This data describes a binding interaction between two proteins.

Interface contacts:
Residue N125 in the first protein is in contact with residue C17 in the second protein (closest heavy-atom distance 3.7 Å).
Residue I32 in the first protein contacts residue L27 in the second protein (closest heavy-atom distance 2.3 Å).
Residue K31 in the first protein contacts residue T26 in the second protein (closest heavy-atom distance 2.9 Å).
Residue I152 in the first protein interacts with residue T26 in the second protein (closest heavy-atom distance 3.5 Å).
Residue R90 in the first protein is in contact with residue I31 in the second protein (closest heavy-atom distance 2.3 Å).
Residue T155 in the first protein interacts with residue G18 in the second protein (closest heavy-atom distance 2.4 Å).
Residue N125 in the first protein interacts with residue S16 in the second protein (closest heavy-atom distance 3.2 Å).
Residue T155 in the first protein contacts residue N19 in the second protein (closest heavy-atom distance 3.7 Å).
Residue Y126 in the first protein contacts residue S16 in the second protein (closest heavy-atom distance 3.5 Å).
Residue T153 in the first protein is in contact with residue T26 in the second protein (closest heavy-atom distance 3.7 Å).
Residue T88 in the first protein contacts residue C28 in the second protein (closest heavy-atom distance 2.8 Å).
Residue I152 in the first protein contacts residue L27 in the second protein (closest heavy-atom distance 3.7 Å).
Residue T88 in the first protein contacts residue K29 in the second protein (closest heavy-atom distance 2.3 Å).
Residue T156 in the first protein interacts with residue S25 in the second protein (closest heavy-atom distance 3.5 Å).
Residue T33 in the first protein interacts with residue C28 in the second protein (closest heavy-atom distance 2.5 Å).
Residue L154 in the first protein interacts with residue T26 in the second protein (closest heavy-atom distance 3.3 Å).
Residue V87 in the first protein interacts with residue C28 in the second protein (closest heavy-atom distance 3.2 Å).
Residue I152 in the first protein is in contact with residue C28 in the second protein (closest heavy-atom distance 3.6 Å).
Residue L89 in the first protein is in contact with residue L27 in the second protein (closest heavy-atom distance 3.2 Å).
Residue T30 in the first protein contacts residue T26 in the second protein (closest heavy-atom distance 2.7 Å).
Residue T153 in the first protein is in contact with residue S16 in the second protein (closest heavy-atom distance 3.6 Å).
Residue T157 in the first protein contacts residue S25 in the second protein (closest heavy-atom distance 3.2 Å).
Residue I152 in the first protein is in contact with residue I11 in the second protein (closest heavy-atom distance 3.2 Å).
Residue S127 in the first protein contacts residue T14 in the second protein (closest heavy-atom distance 3.3 Å).
Residue R123 in the first protein is in contact with residue G18 in the second protein (closest heavy-atom distance 3.2 Å).
Residue L154 in the first protein is in contact with residue S25 in the second protein (closest heavy-atom distance 3.2 Å).
Residue V87 in the first protein interacts with residue K29 in the second protein (closest heavy-atom distance 3.5 Å).
Residue G149 in the first protein is in contact with residue Y8 in the second protein (closest heavy-atom distance 3.1 Å).
Residue L154 in the first protein interacts with residue G18 in the second protein (closest heavy-atom distance 2.8 Å).
Residue T30 in the first protein interacts with residue S25 in the second protein (closest heavy-atom distance 3.5 Å).
Residue G124 in the first protein contacts residue S16 in the second protein (closest heavy-atom distance 2.8 Å).
Residue R123 in the first protein is in contact with residue C17 in the second protein (closest heavy-atom distance 3.3 Å).
Residue L154 in the first protein interacts with residue S16 in the second protein (closest heavy-atom distance 3.0 Å).
Residue I32 in the first protein is in contact with residue T26 in the second protein (closest heavy-atom distance 3.2 Å).
Residue K31 in the first protein interacts with residue R24 in the second protein (closest heavy-atom distance 3.0 Å).
Residue K86 in the first protein interacts with residue K29 in the second protein (closest heavy-atom distance 3.3 Å).
Residue T155 in the first protein is in contact with residue R24 in the second protein (closest heavy-atom distance 2.9 Å).
Residue T155 in the first protein interacts with residue S25 in the second protein (closest heavy-atom distance 2.5 Å).
Residue R93 in the first protein interacts with residue I31 in the second protein (closest heavy-atom distance 3.6 Å).
Residue K86 in the first protein contacts residue C28 in the second protein (closest heavy-atom distance 3.2 Å).
Residue K31 in the first protein is in contact with residue L27 in the second protein (closest heavy-atom distance 3.1 Å).
Residue Y126 in the first protein contacts residue T14 in the second protein (closest heavy-atom distance 3.2 Å).
Residue M128 in the first protein interacts with residue C15 in the second protein (closest heavy-atom distance 3.2 Å).
Residue R148 in the first protein is in contact with residue Y8 in the second protein (closest heavy-atom distance 3.2 Å).
Residue V29 in the first protein interacts with residue T26 in the second protein (closest heavy-atom distance 3.1 Å).
Residue I32 in the first protein is in contact with residue C28 in the second protein (closest heavy-atom distance 2.8 Å).
Residue T153 in the first protein interacts with residue S25 in the second protein (closest heavy-atom distance 2.8 Å).
Residue T153 in the first protein is in contact with residue C15 in the second protein (closest heavy-atom distance 3.2 Å).
Residue R123 in the first protein contacts residue N19 in the second protein (closest heavy-atom distance 3.2 Å).
Residue D151 in the first protein interacts with residue Y8 in the second protein (closest heavy-atom distance 3.5 Å).
Residue S127 in the first protein interacts with residue C15 in the second protein (closest heavy-atom distance 3.7 Å).
Residue T88 in the first protein contacts residue I31 in the second protein (closest heavy-atom distance 3.6 Å).
Residue Y126 in the first protein is in contact with residue C15 in the second protein (closest heavy-atom distance 3.6 Å).
Residue K31 in the first protein is in contact with residue S25 in the second protein (closest heavy-atom distance 2.5 Å).
Residue I32 in the first protein is in contact with residue S25 in the second protein (closest heavy-atom distance 3.5 Å).
Residue L34 in the first protein interacts with residue C28 in the second protein (closest heavy-atom distance 3.0 Å).
Residue T88 in the first protein is in contact with residue L27 in the second protein (closest heavy-atom distance 3.0 Å).
Residue S119 in the first protein contacts residue T14 in the second protein (closest heavy-atom distance 3.3 Å).
Residue Q61 in the first protein contacts residue K29 in the second protein (closest heavy-atom distance 3.0 Å).
Residue K86 in the first protein is in contact with residue P30 in the second protein (closest heavy-atom distance 3.6 Å).

Sequence of the second protein:
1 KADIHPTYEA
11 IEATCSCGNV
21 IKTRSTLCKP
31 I

Sequence of the first protein:
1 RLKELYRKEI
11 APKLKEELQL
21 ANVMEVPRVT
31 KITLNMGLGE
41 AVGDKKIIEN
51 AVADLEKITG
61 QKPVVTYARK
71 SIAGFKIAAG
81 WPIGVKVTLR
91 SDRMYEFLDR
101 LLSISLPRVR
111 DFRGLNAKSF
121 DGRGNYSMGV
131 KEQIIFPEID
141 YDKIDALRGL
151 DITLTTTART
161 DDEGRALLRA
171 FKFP